Sequence of protein 2:
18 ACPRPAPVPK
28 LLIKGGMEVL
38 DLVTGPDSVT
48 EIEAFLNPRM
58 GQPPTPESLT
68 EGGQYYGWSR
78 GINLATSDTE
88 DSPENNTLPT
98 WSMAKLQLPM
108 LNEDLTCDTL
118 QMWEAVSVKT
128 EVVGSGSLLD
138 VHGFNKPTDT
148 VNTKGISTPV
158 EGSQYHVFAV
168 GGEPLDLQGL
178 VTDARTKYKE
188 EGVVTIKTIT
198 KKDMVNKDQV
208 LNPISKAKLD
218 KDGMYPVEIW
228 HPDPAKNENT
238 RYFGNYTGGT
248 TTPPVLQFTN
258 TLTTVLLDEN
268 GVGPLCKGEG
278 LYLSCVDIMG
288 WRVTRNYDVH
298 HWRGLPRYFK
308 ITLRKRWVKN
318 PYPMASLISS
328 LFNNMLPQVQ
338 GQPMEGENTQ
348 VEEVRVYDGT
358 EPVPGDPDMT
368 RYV

Sequence of protein 1:
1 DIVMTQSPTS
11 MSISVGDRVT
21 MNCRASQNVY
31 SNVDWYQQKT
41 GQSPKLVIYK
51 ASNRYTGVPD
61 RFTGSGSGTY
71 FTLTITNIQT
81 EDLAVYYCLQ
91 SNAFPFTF

These two protein chains interact to form a complex.

Interface contacts:
Residue T83 in protein 2 interacts with residue N92 in protein 1 (closest heavy-atom distance 3.2 Å).
Residue T83 in protein 2 interacts with residue A93 in protein 1 (closest heavy-atom distance 3.8 Å).
Residue Y294 in protein 2 contacts residue K50 in protein 1 (closest heavy-atom distance 3.9 Å).